These two protein chains interact to form a complex.

Sequence of protein 2:
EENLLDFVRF

Sequence of protein 1:
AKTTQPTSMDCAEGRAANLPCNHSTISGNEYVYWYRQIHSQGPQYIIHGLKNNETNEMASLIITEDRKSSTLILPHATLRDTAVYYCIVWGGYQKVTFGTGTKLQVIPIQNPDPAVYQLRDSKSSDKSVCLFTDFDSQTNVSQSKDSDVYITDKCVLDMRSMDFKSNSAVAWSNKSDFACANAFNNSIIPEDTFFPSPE

Residue-level contacts at the interface:
Residue Y93 in protein 1 interacts with residue L5 in protein 2 (closest heavy-atom distance 3.9 Å).
Residue G92 in protein 1 contacts residue L4 in protein 2 (closest heavy-atom distance 4.1 Å).
Residue Y93 in protein 1 contacts residue L4 in protein 2 (closest heavy-atom distance 3.6 Å).
Residue Y93 in protein 1 contacts residue D6 in protein 2 (closest heavy-atom distance 3.6 Å).
Residue Y31 in protein 1 contacts residue F7 in protein 2 (closest heavy-atom distance 4.5 Å).
Residue Y33 in protein 1 interacts with residue F7 in protein 2 (closest heavy-atom distance 4.8 Å).
Residue G92 in protein 1 interacts with residue D6 in protein 2 (closest heavy-atom distance 4.2 Å).
Residue G91 in protein 1 contacts residue L4 in protein 2 (closest heavy-atom distance 4.0 Å).
Residue W90 in protein 1 interacts with residue D6 in protein 2 (closest heavy-atom distance 3.5 Å).
Residue Y31 in protein 1 contacts residue L5 in protein 2 (closest heavy-atom distance 4.3 Å).
Residue G91 in protein 1 interacts with residue L5 in protein 2 (closest heavy-atom distance 4.4 Å).
Residue W90 in protein 1 contacts residue F7 in protein 2 (closest heavy-atom distance 4.1 Å).
Residue W90 in protein 1 interacts with residue L5 in protein 2 (closest heavy-atom distance 4.1 Å).
Residue G92 in protein 1 interacts with residue L5 in protein 2 (closest heavy-atom distance 2.9 Å).
Residue N29 in protein 1 is in contact with residue N3 in protein 2 (closest heavy-atom distance 4.2 Å).